This data describes a binding interaction between two proteins.

Sequence of the first protein:
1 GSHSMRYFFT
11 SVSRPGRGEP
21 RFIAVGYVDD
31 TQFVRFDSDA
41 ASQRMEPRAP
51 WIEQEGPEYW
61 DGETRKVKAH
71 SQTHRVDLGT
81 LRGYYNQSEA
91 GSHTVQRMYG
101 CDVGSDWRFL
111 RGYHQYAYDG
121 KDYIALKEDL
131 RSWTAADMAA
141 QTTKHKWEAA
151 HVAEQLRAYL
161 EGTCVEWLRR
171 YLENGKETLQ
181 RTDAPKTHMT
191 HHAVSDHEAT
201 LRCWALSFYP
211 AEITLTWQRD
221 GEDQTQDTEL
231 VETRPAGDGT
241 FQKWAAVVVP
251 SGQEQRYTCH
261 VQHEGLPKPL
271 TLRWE

Sequence of the second protein:
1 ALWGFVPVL

Residue-level contacts at the interface:
Residue K66 in the first protein interacts with residue L2 in the second protein (closest heavy-atom distance 3.0 Å).
Residue Y159 in the first protein interacts with residue W3 in the second protein (closest heavy-atom distance 3.5 Å).
Residue Y159 in the first protein is in contact with residue A1 in the second protein (closest heavy-atom distance 2.6 Å).
Residue R97 in the first protein interacts with residue V6 in the second protein (closest heavy-atom distance 4.3 Å).
Residue Y116 in the first protein is in contact with residue L9 in the second protein (closest heavy-atom distance 3.8 Å).
Residue L156 in the first protein contacts residue W3 in the second protein (closest heavy-atom distance 3.6 Å).
Residue E63 in the first protein is in contact with residue A1 in the second protein (closest heavy-atom distance 3.5 Å).
Residue Y84 in the first protein is in contact with residue L9 in the second protein (closest heavy-atom distance 2.7 Å).
Residue T73 in the first protein contacts residue P7 in the second protein (closest heavy-atom distance 3.5 Å).
Residue R97 in the first protein contacts residue F5 in the second protein (closest heavy-atom distance 4.7 Å).
Residue H74 in the first protein is in contact with residue V6 in the second protein (closest heavy-atom distance 4.4 Å).
Residue K66 in the first protein is in contact with residue G4 in the second protein (closest heavy-atom distance 3.9 Å).
Residue H114 in the first protein contacts residue P7 in the second protein (closest heavy-atom distance 4.2 Å).
Residue A69 in the first protein contacts residue V6 in the second protein (closest heavy-atom distance 4.4 Å).
Residue W167 in the first protein contacts residue A1 in the second protein (closest heavy-atom distance 3.5 Å).
Residue Y159 in the first protein contacts residue L2 in the second protein (closest heavy-atom distance 3.8 Å).
Residue K66 in the first protein contacts residue A1 in the second protein (closest heavy-atom distance 4.0 Å).
Residue K146 in the first protein is in contact with residue V8 in the second protein (closest heavy-atom distance 4.9 Å).
Residue Y99 in the first protein contacts residue W3 in the second protein (closest heavy-atom distance 3.0 Å).
Residue Y7 in the first protein interacts with residue A1 in the second protein (closest heavy-atom distance 3.1 Å).
Residue I124 in the first protein interacts with residue L9 in the second protein (closest heavy-atom distance 4.8 Å).
Residue R97 in the first protein interacts with residue P7 in the second protein (closest heavy-atom distance 3.5 Å).
Residue V152 in the first protein interacts with residue F5 in the second protein (closest heavy-atom distance 4.4 Å).
Residue R97 in the first protein contacts residue W3 in the second protein (closest heavy-atom distance 3.5 Å).
Residue W147 in the first protein interacts with residue P7 in the second protein (closest heavy-atom distance 3.8 Å).
Residue F9 in the first protein is in contact with residue L2 in the second protein (closest heavy-atom distance 3.7 Å).
Residue V152 in the first protein interacts with residue P7 in the second protein (closest heavy-atom distance 4.2 Å).
Residue D77 in the first protein contacts residue P7 in the second protein (closest heavy-atom distance 4.9 Å).
Residue H114 in the first protein interacts with residue W3 in the second protein (closest heavy-atom distance 3.7 Å).
Residue K66 in the first protein is in contact with residue V6 in the second protein (closest heavy-atom distance 4.9 Å).
Residue T80 in the first protein contacts residue L9 in the second protein (closest heavy-atom distance 3.6 Å).
Residue T143 in the first protein contacts residue V8 in the second protein (closest heavy-atom distance 4.8 Å).
Residue K66 in the first protein contacts residue W3 in the second protein (closest heavy-atom distance 4.5 Å).
Residue M5 in the first protein interacts with residue A1 in the second protein (closest heavy-atom distance 3.7 Å).
Residue V67 in the first protein interacts with residue L2 in the second protein (closest heavy-atom distance 3.6 Å).
Residue Y7 in the first protein contacts residue L2 in the second protein (closest heavy-atom distance 3.5 Å).
Residue H70 in the first protein interacts with residue L2 in the second protein (closest heavy-atom distance 4.0 Å).
Residue T73 in the first protein is in contact with residue V6 in the second protein (closest heavy-atom distance 3.6 Å).
Residue H70 in the first protein contacts residue W3 in the second protein (closest heavy-atom distance 3.2 Å).
Residue Q155 in the first protein is in contact with residue W3 in the second protein (closest heavy-atom distance 4.0 Å).
Residue D77 in the first protein is in contact with residue V8 in the second protein (closest heavy-atom distance 3.8 Å).
Residue T73 in the first protein interacts with residue V8 in the second protein (closest heavy-atom distance 4.1 Å).
Residue V95 in the first protein interacts with residue L9 in the second protein (closest heavy-atom distance 4.7 Å).
Residue Q155 in the first protein contacts residue F5 in the second protein (closest heavy-atom distance 3.5 Å).
Residue T143 in the first protein is in contact with residue L9 in the second protein (closest heavy-atom distance 2.8 Å).
Residue Y99 in the first protein interacts with residue L2 in the second protein (closest heavy-atom distance 3.4 Å).
Residue Y123 in the first protein is in contact with residue L9 in the second protein (closest heavy-atom distance 4.0 Å).
Residue H74 in the first protein interacts with residue P7 in the second protein (closest heavy-atom distance 4.8 Å).
Residue E63 in the first protein is in contact with residue L2 in the second protein (closest heavy-atom distance 3.0 Å).
Residue V152 in the first protein contacts residue W3 in the second protein (closest heavy-atom distance 4.2 Å).
Residue M45 in the first protein interacts with residue L2 in the second protein (closest heavy-atom distance 3.6 Å).
Residue Y59 in the first protein contacts residue A1 in the second protein (closest heavy-atom distance 4.5 Å).
Residue W147 in the first protein is in contact with residue V8 in the second protein (closest heavy-atom distance 3.0 Å).
Residue W147 in the first protein is in contact with residue L9 in the second protein (closest heavy-atom distance 3.7 Å).
Residue Y171 in the first protein contacts residue A1 in the second protein (closest heavy-atom distance 2.9 Å).
Residue D77 in the first protein is in contact with residue L9 in the second protein (closest heavy-atom distance 3.2 Å).
Residue Y116 in the first protein interacts with residue P7 in the second protein (closest heavy-atom distance 3.8 Å).
Residue L81 in the first protein interacts with residue L9 in the second protein (closest heavy-atom distance 3.8 Å).
Residue K146 in the first protein is in contact with residue L9 in the second protein (closest heavy-atom distance 4.0 Å).
Residue H70 in the first protein is in contact with residue V6 in the second protein (closest heavy-atom distance 3.5 Å).